Residue-level contacts at the interface:
Residue I23 in protein 1 contacts residue H82 in protein 2 (closest heavy-atom distance 3.7 Å).
Residue G28 in protein 1 is in contact with residue H82 in protein 2 (closest heavy-atom distance 3.7 Å).
Residue I23 in protein 1 contacts residue R84 in protein 2 (closest heavy-atom distance 3.5 Å).
Residue K29 in protein 1 interacts with residue H82 in protein 2 (closest heavy-atom distance 3.5 Å).
Residue I23 in protein 1 is in contact with residue Y83 in protein 2 (closest heavy-atom distance 4.6 Å).

These two protein chains interact to form a complex.

Sequence of protein 1:
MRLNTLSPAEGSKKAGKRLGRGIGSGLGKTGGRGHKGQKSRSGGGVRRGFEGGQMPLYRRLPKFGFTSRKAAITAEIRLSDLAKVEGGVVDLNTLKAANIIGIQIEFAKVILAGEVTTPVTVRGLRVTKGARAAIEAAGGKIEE

Sequence of protein 2:
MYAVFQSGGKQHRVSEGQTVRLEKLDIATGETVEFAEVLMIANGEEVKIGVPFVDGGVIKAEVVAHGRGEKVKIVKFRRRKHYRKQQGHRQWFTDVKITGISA